Residue-level contacts at the interface:
Residue D27 in protein 2 contacts residue T94 in protein 1 (closest heavy-atom distance 3.0 Å).
Residue R139 in protein 2 interacts with residue R296 in protein 1 (closest heavy-atom distance 3.2 Å).
Residue G188 in protein 2 contacts residue Q255 in protein 1 (closest heavy-atom distance 3.3 Å).
Residue F25 in protein 2 contacts residue D254 in protein 1 (closest heavy-atom distance 3.8 Å).
Residue F25 in protein 2 is in contact with residue K182 in protein 1 (closest heavy-atom distance 3.6 Å).
Residue G26 in protein 2 contacts residue T94 in protein 1 (closest heavy-atom distance 3.1 Å).
Residue P251 in protein 2 is in contact with residue P251 in protein 1 (closest heavy-atom distance 3.7 Å).
Residue A28 in protein 2 interacts with residue P96 in protein 1 (closest heavy-atom distance 3.2 Å).
Residue R296 in protein 2 interacts with residue K99 in protein 1 (closest heavy-atom distance 3.4 Å).
Residue G188 in protein 2 interacts with residue K252 in protein 1 (closest heavy-atom distance 2.6 Å).
Residue R296 in protein 2 interacts with residue T94 in protein 1 (closest heavy-atom distance 3.1 Å).
Residue K99 in protein 2 is in contact with residue T297 in protein 1 (closest heavy-atom distance 3.5 Å).
Residue L257 in protein 2 is in contact with residue Y144 in protein 1 (closest heavy-atom distance 3.7 Å).
Residue D189 in protein 2 interacts with residue K252 in protein 1 (closest heavy-atom distance 3.1 Å).
Residue T297 in protein 2 interacts with residue R187 in protein 1 (closest heavy-atom distance 3.8 Å).
Residue F25 in protein 2 interacts with residue W136 in protein 1 (closest heavy-atom distance 3.5 Å).
Residue Y144 in protein 2 is in contact with residue L257 in protein 1 (closest heavy-atom distance 3.8 Å).
Residue F25 in protein 2 interacts with residue F93 in protein 1 (closest heavy-atom distance 3.1 Å).
Residue R139 in protein 2 is in contact with residue D23 in protein 1 (closest heavy-atom distance 2.6 Å).
Residue T94 in protein 2 contacts residue G26 in protein 1 (closest heavy-atom distance 3.1 Å).
Residue D23 in protein 2 interacts with residue P186 in protein 1 (closest heavy-atom distance 3.7 Å).
Residue S295 in protein 2 is in contact with residue Y144 in protein 1 (closest heavy-atom distance 2.6 Å).
Residue D254 in protein 2 is in contact with residue F25 in protein 1 (closest heavy-atom distance 3.7 Å).
Residue Y144 in protein 2 is in contact with residue S295 in protein 1 (closest heavy-atom distance 2.6 Å).
Residue T94 in protein 2 contacts residue D27 in protein 1 (closest heavy-atom distance 2.9 Å).
Residue N184 in protein 2 interacts with residue K252 in protein 1 (closest heavy-atom distance 3.5 Å).
Residue R22 in protein 2 is in contact with residue R22 in protein 1 (closest heavy-atom distance 3.0 Å).
Residue R187 in protein 2 interacts with residue F253 in protein 1 (closest heavy-atom distance 3.4 Å).
Residue D23 in protein 2 is in contact with residue R22 in protein 1 (closest heavy-atom distance 2.9 Å).
Residue T94 in protein 2 interacts with residue F25 in protein 1 (closest heavy-atom distance 3.2 Å).
Residue K99 in protein 2 contacts residue R296 in protein 1 (closest heavy-atom distance 3.3 Å).
Residue F25 in protein 2 is in contact with residue P186 in protein 1 (closest heavy-atom distance 3.7 Å).
Residue F25 in protein 2 is in contact with residue T94 in protein 1 (closest heavy-atom distance 3.2 Å).
Residue R187 in protein 2 contacts residue T297 in protein 1 (closest heavy-atom distance 3.6 Å).
Residue T297 in protein 2 interacts with residue K99 in protein 1 (closest heavy-atom distance 3.6 Å).
Residue K252 in protein 2 is in contact with residue G188 in protein 1 (closest heavy-atom distance 2.8 Å).
Residue T94 in protein 2 contacts residue R296 in protein 1 (closest heavy-atom distance 3.0 Å).
Residue Q255 in protein 2 is in contact with residue G188 in protein 1 (closest heavy-atom distance 3.3 Å).
Residue K252 in protein 2 is in contact with residue D189 in protein 1 (closest heavy-atom distance 3.4 Å).
Residue F253 in protein 2 is in contact with residue P186 in protein 1 (closest heavy-atom distance 3.6 Å).
Residue F253 in protein 2 interacts with residue R187 in protein 1 (closest heavy-atom distance 3.5 Å).
Residue K182 in protein 2 contacts residue F25 in protein 1 (closest heavy-atom distance 3.3 Å).
Residue N184 in protein 2 contacts residue F253 in protein 1 (closest heavy-atom distance 3.3 Å).
Residue F253 in protein 2 contacts residue N184 in protein 1 (closest heavy-atom distance 3.2 Å).
Residue G26 in protein 2 contacts residue R22 in protein 1 (closest heavy-atom distance 3.5 Å).
Residue K252 in protein 2 is in contact with residue N184 in protein 1 (closest heavy-atom distance 3.5 Å).
Residue W136 in protein 2 interacts with residue F25 in protein 1 (closest heavy-atom distance 3.5 Å).
Residue P96 in protein 2 contacts residue A28 in protein 1 (closest heavy-atom distance 3.3 Å).
Residue G26 in protein 2 interacts with residue R139 in protein 1 (closest heavy-atom distance 3.1 Å).
Residue F93 in protein 2 contacts residue F25 in protein 1 (closest heavy-atom distance 3.2 Å).
Residue T29 in protein 2 contacts residue P96 in protein 1 (closest heavy-atom distance 3.7 Å).
Residue D23 in protein 2 is in contact with residue R139 in protein 1 (closest heavy-atom distance 2.6 Å).
Residue R296 in protein 2 is in contact with residue R139 in protein 1 (closest heavy-atom distance 3.4 Å).
Residue R139 in protein 2 is in contact with residue G26 in protein 1 (closest heavy-atom distance 3.2 Å).
Residue R139 in protein 2 interacts with residue F25 in protein 1 (closest heavy-atom distance 3.2 Å).
Residue F253 in protein 2 is in contact with residue E185 in protein 1 (closest heavy-atom distance 3.4 Å).
Residue E185 in protein 2 is in contact with residue F253 in protein 1 (closest heavy-atom distance 3.5 Å).
Residue F25 in protein 2 contacts residue R139 in protein 1 (closest heavy-atom distance 3.0 Å).
Residue P186 in protein 2 contacts residue D23 in protein 1 (closest heavy-atom distance 3.8 Å).
Residue P186 in protein 2 is in contact with residue F253 in protein 1 (closest heavy-atom distance 3.6 Å).

Sequence of protein 2:
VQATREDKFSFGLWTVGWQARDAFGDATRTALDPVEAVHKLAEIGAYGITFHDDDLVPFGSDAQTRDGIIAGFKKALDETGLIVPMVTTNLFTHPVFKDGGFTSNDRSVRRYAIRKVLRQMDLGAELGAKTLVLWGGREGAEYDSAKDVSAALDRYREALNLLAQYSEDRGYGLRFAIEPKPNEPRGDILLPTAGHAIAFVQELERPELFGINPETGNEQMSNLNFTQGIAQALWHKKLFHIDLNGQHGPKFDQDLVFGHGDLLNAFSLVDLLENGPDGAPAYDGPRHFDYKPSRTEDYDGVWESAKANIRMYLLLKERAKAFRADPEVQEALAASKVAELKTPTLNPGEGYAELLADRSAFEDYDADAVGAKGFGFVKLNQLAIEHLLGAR

Sequence of protein 1:
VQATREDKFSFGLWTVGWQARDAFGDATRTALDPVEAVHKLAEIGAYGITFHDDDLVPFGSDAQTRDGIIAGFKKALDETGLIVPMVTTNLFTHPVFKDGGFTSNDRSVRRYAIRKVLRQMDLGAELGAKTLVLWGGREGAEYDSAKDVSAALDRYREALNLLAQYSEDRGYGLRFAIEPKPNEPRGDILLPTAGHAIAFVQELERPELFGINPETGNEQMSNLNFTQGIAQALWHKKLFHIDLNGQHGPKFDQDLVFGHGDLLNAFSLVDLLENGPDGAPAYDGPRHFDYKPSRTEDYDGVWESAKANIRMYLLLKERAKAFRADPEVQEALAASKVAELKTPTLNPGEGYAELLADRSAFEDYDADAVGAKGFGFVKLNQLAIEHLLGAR

These two protein chains interact to form a complex.